Contacts between the two chains:
Residue F112 in the second protein contacts residue L30 in the first protein (closest heavy-atom distance 3.5 Å).
Residue L4 in the second protein is in contact with residue C13 in the first protein (closest heavy-atom distance 3.3 Å).
Residue S108 in the second protein contacts residue Y142 in the first protein (closest heavy-atom distance 3.1 Å).
Residue W6 in the second protein interacts with residue T11 in the first protein (closest heavy-atom distance 3.6 Å).
Residue R89 in the second protein is in contact with residue N151 in the first protein (closest heavy-atom distance 4.0 Å).
Residue T2 in the second protein contacts residue V15 in the first protein (closest heavy-atom distance 3.6 Å).
Residue I118 in the second protein is in contact with residue F152 in the first protein (closest heavy-atom distance 4.0 Å).
Residue T2 in the second protein is in contact with residue G16 in the first protein (closest heavy-atom distance 3.5 Å).
Residue S117 in the second protein interacts with residue N151 in the first protein (closest heavy-atom distance 2.8 Å).
Residue Q113 in the second protein contacts residue V148 in the first protein (closest heavy-atom distance 3.2 Å).
Residue V110 in the second protein contacts residue D144 in the first protein (closest heavy-atom distance 3.2 Å).
Residue I8 in the second protein is in contact with residue F152 in the first protein (closest heavy-atom distance 3.5 Å).
Residue I5 in the second protein interacts with residue G12 in the first protein (closest heavy-atom distance 3.4 Å).
Residue S108 in the second protein is in contact with residue N31 in the first protein (closest heavy-atom distance 3.3 Å).
Residue S111 in the second protein interacts with residue T145 in the first protein (closest heavy-atom distance 3.7 Å).
Residue Q113 in the second protein interacts with residue T145 in the first protein (closest heavy-atom distance 4.0 Å).
Residue Y196 in the second protein contacts residue F152 in the first protein (closest heavy-atom distance 2.8 Å).
Residue S111 in the second protein contacts residue T29 in the first protein (closest heavy-atom distance 3.8 Å).
Residue K109 in the second protein contacts residue K143 in the first protein (closest heavy-atom distance 3.2 Å).
Residue T2 in the second protein contacts residue G17 in the first protein (closest heavy-atom distance 2.9 Å).
Residue K109 in the second protein contacts residue D144 in the first protein (closest heavy-atom distance 3.4 Å).
Residue W6 in the second protein interacts with residue S10 in the first protein (closest heavy-atom distance 2.8 Å).
Residue W6 in the second protein contacts residue G12 in the first protein (closest heavy-atom distance 3.5 Å).
Residue P7 in the second protein is in contact with residue T11 in the first protein (closest heavy-atom distance 3.5 Å).
Residue P119 in the second protein interacts with residue F152 in the first protein (closest heavy-atom distance 3.6 Å).
Residue R115 in the second protein interacts with residue V148 in the first protein (closest heavy-atom distance 2.8 Å).
Residue L131 in the second protein contacts residue H8 in the first protein (closest heavy-atom distance 4.0 Å).
Residue R89 in the second protein contacts residue F152 in the first protein (closest heavy-atom distance 3.0 Å).
Residue R115 in the second protein interacts with residue T149 in the first protein (closest heavy-atom distance 3.1 Å).
Residue Q113 in the second protein contacts residue L147 in the first protein (closest heavy-atom distance 3.1 Å).
Residue Q231 in the second protein is in contact with residue D64 in the first protein (closest heavy-atom distance 3.5 Å).
Residue F112 in the second protein interacts with residue I56 in the first protein (closest heavy-atom distance 3.7 Å).
Residue S111 in the second protein is in contact with residue D144 in the first protein (closest heavy-atom distance 2.9 Å).
Residue Q113 in the second protein contacts residue L146 in the first protein (closest heavy-atom distance 3.2 Å).
Residue F3 in the second protein interacts with residue T14 in the first protein (closest heavy-atom distance 3.4 Å).
Residue S117 in the second protein interacts with residue V150 in the first protein (closest heavy-atom distance 3.1 Å).
Residue Y116 in the second protein is in contact with residue V15 in the first protein (closest heavy-atom distance 3.3 Å).
Residue I8 in the second protein interacts with residue T11 in the first protein (closest heavy-atom distance 3.0 Å).
Residue K109 in the second protein is in contact with residue Y142 in the first protein (closest heavy-atom distance 2.9 Å).
Residue I229 in the second protein interacts with residue H8 in the first protein (closest heavy-atom distance 3.3 Å).
Residue I8 in the second protein interacts with residue C13 in the first protein (closest heavy-atom distance 3.7 Å).
Residue S108 in the second protein interacts with residue L30 in the first protein (closest heavy-atom distance 3.7 Å).
Residue L4 in the second protein is in contact with residue T14 in the first protein (closest heavy-atom distance 3.5 Å).
Residue F112 in the second protein contacts residue I125 in the first protein (closest heavy-atom distance 3.8 Å).
Residue A1 in the second protein is in contact with residue G16 in the first protein (closest heavy-atom distance 3.9 Å).
Residue Y116 in the second protein contacts residue V150 in the first protein (closest heavy-atom distance 3.6 Å).
Residue A1 in the second protein interacts with residue V15 in the first protein (closest heavy-atom distance 4.0 Å).
Residue S117 in the second protein contacts residue F152 in the first protein (closest heavy-atom distance 3.0 Å).
Residue F3 in the second protein contacts residue V15 in the first protein (closest heavy-atom distance 2.7 Å).
Residue Y9 in the second protein interacts with residue F152 in the first protein (closest heavy-atom distance 3.9 Å).
Residue I5 in the second protein contacts residue C13 in the first protein (closest heavy-atom distance 2.9 Å).
Residue S111 in the second protein interacts with residue L146 in the first protein (closest heavy-atom distance 3.5 Å).
Residue K109 in the second protein interacts with residue L30 in the first protein (closest heavy-atom distance 3.4 Å).
Residue R115 in the second protein is in contact with residue V150 in the first protein (closest heavy-atom distance 2.9 Å).
Residue S176 in the second protein is in contact with residue D67 in the first protein (closest heavy-atom distance 3.3 Å).
Residue F112 in the second protein contacts residue L146 in the first protein (closest heavy-atom distance 4.0 Å).
Residue S108 in the second protein is in contact with residue F32 in the first protein (closest heavy-atom distance 3.0 Å).
Residue V110 in the second protein contacts residue L30 in the first protein (closest heavy-atom distance 2.9 Å).
Residue F3 in the second protein interacts with residue C13 in the first protein (closest heavy-atom distance 3.7 Å).
Residue V110 in the second protein is in contact with residue T29 in the first protein (closest heavy-atom distance 3.2 Å).

Sequence of the first protein:
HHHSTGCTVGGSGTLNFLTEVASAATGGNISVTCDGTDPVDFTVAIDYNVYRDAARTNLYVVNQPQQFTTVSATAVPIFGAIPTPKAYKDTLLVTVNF

Sequence of the second protein:
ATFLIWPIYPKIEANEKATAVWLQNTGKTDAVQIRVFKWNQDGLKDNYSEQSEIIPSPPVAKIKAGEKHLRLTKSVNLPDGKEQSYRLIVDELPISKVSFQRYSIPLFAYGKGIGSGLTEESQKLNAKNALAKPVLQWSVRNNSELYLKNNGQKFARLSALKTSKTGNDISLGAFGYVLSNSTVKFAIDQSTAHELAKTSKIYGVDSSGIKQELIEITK

The following describes two proteins that form a bound complex.